Sequence of chain B:
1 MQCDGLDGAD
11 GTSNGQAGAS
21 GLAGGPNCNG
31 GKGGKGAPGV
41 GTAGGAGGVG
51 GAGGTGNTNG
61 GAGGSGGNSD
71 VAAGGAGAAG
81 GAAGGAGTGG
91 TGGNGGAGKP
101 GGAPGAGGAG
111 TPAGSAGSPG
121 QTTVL

Contacts between the two chains:
Residue A106 in chain A interacts with residue A103 in chain B (closest heavy-atom distance 3.9 Å).
Residue G80 in chain A contacts residue A46 in chain B (closest heavy-atom distance 4.5 Å).
Residue A46 in chain A interacts with residue S20 in chain B (closest heavy-atom distance 3.9 Å).
Residue A17 in chain A is in contact with residue S20 in chain B (closest heavy-atom distance 4.0 Å).
Residue A52 in chain A is in contact with residue A43 in chain B (closest heavy-atom distance 4.2 Å).
Residue G47 in chain A interacts with residue V49 in chain B (closest heavy-atom distance 3.6 Å).
Residue S20 in chain A is in contact with residue A17 in chain B (closest heavy-atom distance 3.8 Å).
Residue A52 in chain A interacts with residue G15 in chain B (closest heavy-atom distance 4.2 Å).
Residue A73 in chain A interacts with residue A82 in chain B (closest heavy-atom distance 3.4 Å).
Residue A79 in chain A interacts with residue A46 in chain B (closest heavy-atom distance 3.8 Å).
Residue A79 in chain A interacts with residue G77 in chain B (closest heavy-atom distance 4.3 Å).
Residue G77 in chain A interacts with residue A79 in chain B (closest heavy-atom distance 4.1 Å).
Residue V49 in chain A is in contact with residue G18 in chain B (closest heavy-atom distance 3.9 Å).
Residue A76 in chain A interacts with residue V49 in chain B (closest heavy-atom distance 3.4 Å).
Residue A23 in chain A contacts residue G15 in chain B (closest heavy-atom distance 4.0 Å).
Residue A109 in chain A contacts residue A73 in chain B (closest heavy-atom distance 3.4 Å).
Residue A103 in chain A contacts residue G80 in chain B (closest heavy-atom distance 4.0 Å).
Residue A76 in chain A contacts residue G80 in chain B (closest heavy-atom distance 4.0 Å).
Residue G47 in chain A is in contact with residue S20 in chain B (closest heavy-atom distance 2.9 Å).
Residue A78 in chain A interacts with residue V49 in chain B (closest heavy-atom distance 3.5 Å).
Residue A83 in chain A is in contact with residue A43 in chain B (closest heavy-atom distance 3.9 Å).
Residue A82 in chain A contacts residue A43 in chain B (closest heavy-atom distance 3.4 Å).
Residue G77 in chain A interacts with residue V49 in chain B (closest heavy-atom distance 3.6 Å).
Residue P104 in chain A interacts with residue A79 in chain B (closest heavy-atom distance 3.5 Å).
Residue A43 in chain A contacts residue A23 in chain B (closest heavy-atom distance 4.5 Å).
Residue V49 in chain A contacts residue G47 in chain B (closest heavy-atom distance 3.1 Å).
Residue A23 in chain A interacts with residue N14 in chain B (closest heavy-atom distance 4.2 Å).
Residue A46 in chain A is in contact with residue V49 in chain B (closest heavy-atom distance 3.5 Å).
Residue A106 in chain A interacts with residue G77 in chain B (closest heavy-atom distance 4.2 Å).
Residue P100 in chain A interacts with residue A109 in chain B (closest heavy-atom distance 3.5 Å).
Residue A79 in chain A contacts residue A76 in chain B (closest heavy-atom distance 3.6 Å).
Residue G44 in chain A interacts with residue A23 in chain B (closest heavy-atom distance 4.5 Å).
Residue V49 in chain A is in contact with residue A46 in chain B (closest heavy-atom distance 3.6 Å).
Residue G41 in chain A interacts with residue T55 in chain B (closest heavy-atom distance 3.4 Å).
Residue V49 in chain A interacts with residue G48 in chain B (closest heavy-atom distance 4.2 Å).
Residue G107 in chain A contacts residue A76 in chain B (closest heavy-atom distance 4.2 Å).
Residue P104 in chain A contacts residue A106 in chain B (closest heavy-atom distance 4.1 Å).
Residue A103 in chain A contacts residue G107 in chain B (closest heavy-atom distance 3.7 Å).
Residue A82 in chain A contacts residue G74 in chain B (closest heavy-atom distance 4.5 Å).
Residue G107 in chain A interacts with residue A103 in chain B (closest heavy-atom distance 4.0 Å).
Residue A109 in chain A is in contact with residue P100 in chain B (closest heavy-atom distance 4.2 Å).
Residue A76 in chain A is in contact with residue A79 in chain B (closest heavy-atom distance 3.9 Å).
Residue A106 in chain A contacts residue A76 in chain B (closest heavy-atom distance 4.1 Å).
Residue G48 in chain A is in contact with residue S20 in chain B (closest heavy-atom distance 4.4 Å).
Residue A46 in chain A interacts with residue G50 in chain B (closest heavy-atom distance 4.5 Å).
Residue T55 in chain A is in contact with residue T42 in chain B (closest heavy-atom distance 3.9 Å).
Residue A43 in chain A interacts with residue A52 in chain B (closest heavy-atom distance 3.3 Å).
Residue P100 in chain A contacts residue A82 in chain B (closest heavy-atom distance 4.2 Å).
Residue A43 in chain A contacts residue G53 in chain B (closest heavy-atom distance 4.1 Å).
Residue A106 in chain A is in contact with residue P104 in chain B (closest heavy-atom distance 3.8 Å).
Residue G53 in chain A is in contact with residue T42 in chain B (closest heavy-atom distance 4.0 Å).
Residue A103 in chain A is in contact with residue A106 in chain B (closest heavy-atom distance 4.3 Å).
Residue A52 in chain A interacts with residue G44 in chain B (closest heavy-atom distance 4.3 Å).
Residue V49 in chain A contacts residue A17 in chain B (closest heavy-atom distance 3.4 Å).
Residue A73 in chain A interacts with residue A83 in chain B (closest heavy-atom distance 4.3 Å).
Residue G15 in chain A interacts with residue A23 in chain B (closest heavy-atom distance 4.0 Å).
Residue G54 in chain A is in contact with residue T42 in chain B (closest heavy-atom distance 3.8 Å).
Residue A103 in chain A interacts with residue A79 in chain B (closest heavy-atom distance 3.8 Å).
Residue A82 in chain A contacts residue A73 in chain B (closest heavy-atom distance 4.0 Å).
Residue P100 in chain A interacts with residue A83 in chain B (closest heavy-atom distance 4.4 Å).

This data describes a binding interaction between two proteins.

Sequence of chain A:
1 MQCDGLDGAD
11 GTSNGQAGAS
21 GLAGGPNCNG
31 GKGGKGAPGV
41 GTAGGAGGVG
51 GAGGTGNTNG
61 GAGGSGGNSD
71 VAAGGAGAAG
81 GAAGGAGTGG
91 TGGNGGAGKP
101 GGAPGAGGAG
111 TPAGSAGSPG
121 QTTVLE